Sequence of protein 2:
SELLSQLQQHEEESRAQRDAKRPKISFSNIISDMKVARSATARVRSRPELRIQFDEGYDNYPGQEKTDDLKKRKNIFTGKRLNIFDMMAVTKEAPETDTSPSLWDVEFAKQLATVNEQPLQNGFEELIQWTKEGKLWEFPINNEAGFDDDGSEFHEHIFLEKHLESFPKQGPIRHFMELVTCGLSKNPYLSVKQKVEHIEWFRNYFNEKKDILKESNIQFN

Sequence of protein 1:
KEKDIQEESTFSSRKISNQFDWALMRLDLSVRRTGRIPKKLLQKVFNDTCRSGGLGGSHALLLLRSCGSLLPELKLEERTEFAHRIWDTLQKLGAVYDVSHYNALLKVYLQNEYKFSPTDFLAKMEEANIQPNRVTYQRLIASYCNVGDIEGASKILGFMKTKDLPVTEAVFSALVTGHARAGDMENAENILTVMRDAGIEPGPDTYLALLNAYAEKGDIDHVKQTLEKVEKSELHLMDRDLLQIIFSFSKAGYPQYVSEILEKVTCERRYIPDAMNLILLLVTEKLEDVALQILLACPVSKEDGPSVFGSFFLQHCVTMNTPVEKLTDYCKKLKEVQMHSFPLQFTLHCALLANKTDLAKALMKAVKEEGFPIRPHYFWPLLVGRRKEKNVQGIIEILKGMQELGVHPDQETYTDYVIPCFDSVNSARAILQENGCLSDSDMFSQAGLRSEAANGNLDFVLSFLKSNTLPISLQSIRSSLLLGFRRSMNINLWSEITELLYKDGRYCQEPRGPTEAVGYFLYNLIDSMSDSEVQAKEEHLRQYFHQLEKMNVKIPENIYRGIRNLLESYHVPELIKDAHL

Interface contacts:
Residue T182 in protein 1 contacts residue E186 in protein 2 (closest heavy-atom distance 3.2 Å).
Residue E189 in protein 1 contacts residue Q182 in protein 2 (closest heavy-atom distance 3.8 Å).
Residue D268 in protein 1 contacts residue R217 in protein 2 (closest heavy-atom distance 3.9 Å).
Residue V230 in protein 1 interacts with residue V210 in protein 2 (closest heavy-atom distance 3.1 Å).
Residue E264 in protein 1 interacts with residue V218 in protein 2 (closest heavy-atom distance 2.9 Å).
Residue R197 in protein 1 contacts residue D233 in protein 2 (closest heavy-atom distance 3.1 Å).
Residue E214 in protein 1 is in contact with residue R189 in protein 2 (closest heavy-atom distance 3.1 Å).
Residue G266 in protein 1 interacts with residue R217 in protein 2 (closest heavy-atom distance 3.8 Å).
Residue V257 in protein 1 interacts with residue I204 in protein 2 (closest heavy-atom distance 3.8 Å).
Residue V230 in protein 1 contacts residue M208 in protein 2 (closest heavy-atom distance 3.8 Å).
Residue D304 in protein 1 is in contact with residue R225 in protein 2 (closest heavy-atom distance 2.3 Å).
Residue L220 in protein 1 is in contact with residue M208 in protein 2 (closest heavy-atom distance 3.4 Å).
Residue H299 in protein 1 is in contact with residue R225 in protein 2 (closest heavy-atom distance 3.4 Å).
Residue H299 in protein 1 contacts residue R221 in protein 2 (closest heavy-atom distance 3.4 Å).
Residue A233 in protein 1 is in contact with residue F228 in protein 2 (closest heavy-atom distance 3.7 Å).
Residue L298 in protein 1 interacts with residue S220 in protein 2 (closest heavy-atom distance 3.6 Å).
Residue D247 in protein 1 is in contact with residue K195 in protein 2 (closest heavy-atom distance 3.8 Å).
Residue F222 in protein 1 contacts residue L178 in protein 2 (closest heavy-atom distance 3.6 Å).
Residue E232 in protein 1 contacts residue R217 in protein 2 (closest heavy-atom distance 3.4 Å).
Residue N196 in protein 1 interacts with residue D233 in protein 2 (closest heavy-atom distance 3.6 Å).
Residue V230 in protein 1 contacts residue S213 in protein 2 (closest heavy-atom distance 2.9 Å).
Residue Y207 in protein 1 contacts residue E185 in protein 2 (closest heavy-atom distance 3.7 Å).
Residue E264 in protein 1 is in contact with residue R217 in protein 2 (closest heavy-atom distance 3.1 Å).
Residue L185 in protein 1 contacts residue Q182 in protein 2 (closest heavy-atom distance 3.1 Å).
Residue D268 in protein 1 is in contact with residue D229 in protein 2 (closest heavy-atom distance 2.8 Å).
Residue E214 in protein 1 is in contact with residue A194 in protein 2 (closest heavy-atom distance 3.7 Å).
Residue H299 in protein 1 interacts with residue P222 in protein 2 (closest heavy-atom distance 3.5 Å).
Residue D227 in protein 1 is in contact with residue K209 in protein 2 (closest heavy-atom distance 3.5 Å).
Residue D268 in protein 1 is in contact with residue R225 in protein 2 (closest heavy-atom distance 2.9 Å).
Residue K224 in protein 1 is in contact with residue I205 in protein 2 (closest heavy-atom distance 3.4 Å).
Residue H242 in protein 1 interacts with residue F201 in protein 2 (closest heavy-atom distance 3.4 Å).
Residue S217 in protein 1 contacts residue K198 in protein 2 (closest heavy-atom distance 3.4 Å).
Residue D212 in protein 1 contacts residue R189 in protein 2 (closest heavy-atom distance 3.4 Å).
Residue I254 in protein 1 interacts with residue F201 in protein 2 (closest heavy-atom distance 3.2 Å).
Residue K218 in protein 1 interacts with residue E185 in protein 2 (closest heavy-atom distance 3.5 Å).
Residue P267 in protein 1 interacts with residue R225 in protein 2 (closest heavy-atom distance 3.5 Å).
Residue P229 in protein 1 contacts residue V210 in protein 2 (closest heavy-atom distance 3.4 Å).
Residue S180 in protein 1 is in contact with residue E186 in protein 2 (closest heavy-atom distance 3.6 Å).
Residue F222 in protein 1 interacts with residue S175 in protein 2 (closest heavy-atom distance 3.9 Å).
Residue I263 in protein 1 contacts residue A214 in protein 2 (closest heavy-atom distance 3.9 Å).
Residue E189 in protein 1 contacts residue S179 in protein 2 (closest heavy-atom distance 2.9 Å).
Residue I219 in protein 1 contacts residue E185 in protein 2 (closest heavy-atom distance 3.2 Å).
Residue I79 in protein 1 contacts residue K246 in protein 2 (closest heavy-atom distance 3.2 Å).
Residue V198 in protein 1 interacts with residue D233 in protein 2 (closest heavy-atom distance 2.9 Å).
Residue T182 in protein 1 interacts with residue Q182 in protein 2 (closest heavy-atom distance 3.4 Å).
Residue Y200 in protein 1 interacts with residue L178 in protein 2 (closest heavy-atom distance 3.8 Å).
Residue Y207 in protein 1 contacts residue E186 in protein 2 (closest heavy-atom distance 3.8 Å).
Residue S80 in protein 1 is in contact with residue K246 in protein 2 (closest heavy-atom distance 3.9 Å).
Residue T231 in protein 1 interacts with residue S213 in protein 2 (closest heavy-atom distance 3.4 Å).
Residue E232 in protein 1 contacts residue F228 in protein 2 (closest heavy-atom distance 3.1 Å).
Residue E214 in protein 1 contacts residue R192 in protein 2 (closest heavy-atom distance 3.4 Å).
Residue L220 in protein 1 interacts with residue I205 in protein 2 (closest heavy-atom distance 3.6 Å).
Residue M223 in protein 1 interacts with residue M208 in protein 2 (closest heavy-atom distance 3.6 Å).
Residue E214 in protein 1 interacts with residue R196 in protein 2 (closest heavy-atom distance 3.2 Å).
Residue G215 in protein 1 is in contact with residue E185 in protein 2 (closest heavy-atom distance 3.4 Å).
Residue K218 in protein 1 contacts residue S188 in protein 2 (closest heavy-atom distance 2.9 Å).
Residue P267 in protein 1 contacts residue R217 in protein 2 (closest heavy-atom distance 3.6 Å).
Residue K224 in protein 1 is in contact with residue M208 in protein 2 (closest heavy-atom distance 2.4 Å).
Residue L228 in protein 1 is in contact with residue M208 in protein 2 (closest heavy-atom distance 3.5 Å).
Residue E189 in protein 1 interacts with residue S175 in protein 2 (closest heavy-atom distance 3.4 Å).

The following describes two proteins that form a bound complex.